Interface contacts:
Residue L123 in the first protein interacts with residue D52 in the second protein (closest heavy-atom distance 3.2 Å).
Residue N162 in the first protein contacts residue G94 in the second protein (closest heavy-atom distance 3.6 Å).
Residue E121 in the first protein contacts residue H53 in the second protein (closest heavy-atom distance 4.7 Å).
Residue Y161 in the first protein is in contact with residue G94 in the second protein (closest heavy-atom distance 5.0 Å).
Residue D124 in the first protein contacts residue I54 in the second protein (closest heavy-atom distance 4.8 Å).
Residue D122 in the first protein contacts residue D52 in the second protein (closest heavy-atom distance 4.3 Å).
Residue Y161 in the first protein interacts with residue F91 in the second protein (closest heavy-atom distance 5.0 Å).
Residue L123 in the first protein contacts residue I54 in the second protein (closest heavy-atom distance 5.0 Å).
Residue T157 in the first protein contacts residue H90 in the second protein (closest heavy-atom distance 4.5 Å).
Residue E121 in the first protein is in contact with residue I54 in the second protein (closest heavy-atom distance 4.9 Å).
Residue D122 in the first protein interacts with residue H53 in the second protein (closest heavy-atom distance 3.8 Å).
Residue L123 in the first protein interacts with residue H53 in the second protein (closest heavy-atom distance 4.6 Å).
Residue D124 in the first protein interacts with residue D52 in the second protein (closest heavy-atom distance 4.0 Å).
Residue E119 in the first protein contacts residue I54 in the second protein (closest heavy-atom distance 3.8 Å).
Residue D122 in the first protein is in contact with residue I54 in the second protein (closest heavy-atom distance 3.2 Å).

Sequence of the second protein:
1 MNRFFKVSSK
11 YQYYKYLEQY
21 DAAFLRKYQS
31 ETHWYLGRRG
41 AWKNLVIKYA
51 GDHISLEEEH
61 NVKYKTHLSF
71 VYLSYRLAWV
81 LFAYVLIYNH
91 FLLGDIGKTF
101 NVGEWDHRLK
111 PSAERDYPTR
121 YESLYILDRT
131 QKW

These two protein chains interact to form a complex.

Sequence of the first protein:
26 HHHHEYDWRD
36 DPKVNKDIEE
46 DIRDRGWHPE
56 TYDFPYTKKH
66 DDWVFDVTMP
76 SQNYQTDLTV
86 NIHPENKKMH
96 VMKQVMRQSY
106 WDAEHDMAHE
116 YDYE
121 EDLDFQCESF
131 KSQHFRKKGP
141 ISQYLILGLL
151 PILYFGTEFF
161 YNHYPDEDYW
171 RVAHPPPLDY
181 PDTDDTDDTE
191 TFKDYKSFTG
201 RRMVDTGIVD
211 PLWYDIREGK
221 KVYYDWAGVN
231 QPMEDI